Sequence of chain B:
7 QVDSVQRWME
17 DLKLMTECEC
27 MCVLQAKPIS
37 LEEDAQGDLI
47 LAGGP

Contacts between the two chains:
Residue N55 in chain A is in contact with residue Q31 in chain B (closest heavy-atom distance 2.9 Å).
Residue R128 in chain A contacts residue L45 in chain B (closest heavy-atom distance 3.3 Å).
Residue V99 in chain A contacts residue P51 in chain B (closest heavy-atom distance 3.6 Å).
Residue N195 in chain A is in contact with residue C24 in chain B (closest heavy-atom distance 3.3 Å).
Residue F239 in chain A is in contact with residue M15 in chain B (closest heavy-atom distance 3.4 Å).
Residue W311 in chain A is in contact with residue D9 in chain B (closest heavy-atom distance 3.0 Å).
Residue K88 in chain A is in contact with residue Q31 in chain B (closest heavy-atom distance 3.6 Å).
Residue N235 in chain A contacts residue L18 in chain B (closest heavy-atom distance 3.2 Å).
Residue N135 in chain A contacts residue M27 in chain B (closest heavy-atom distance 3.5 Å).
Residue N192 in chain A is in contact with residue E25 in chain B (closest heavy-atom distance 3.1 Å).
Residue N132 in chain A is in contact with residue V29 in chain B (closest heavy-atom distance 3.6 Å).
Residue L14 in chain A interacts with residue S36 in chain B (closest heavy-atom distance 3.6 Å).
Residue D73 in chain A contacts residue K33 in chain B (closest heavy-atom distance 2.8 Å).
Residue N95 in chain A contacts residue C28 in chain B (closest heavy-atom distance 3.5 Å).
Residue K88 in chain A interacts with residue D44 in chain B (closest heavy-atom distance 3.6 Å).
Residue K88 in chain A is in contact with residue A32 in chain B (closest heavy-atom distance 3.0 Å).
Residue N195 in chain A contacts residue E23 in chain B (closest heavy-atom distance 3.0 Å).
Residue S47 in chain A contacts residue K33 in chain B (closest heavy-atom distance 3.1 Å).
Residue Y198 in chain A contacts residue K19 in chain B (closest heavy-atom distance 3.6 Å).
Residue N315 in chain A interacts with residue Q7 in chain B (closest heavy-atom distance 3.5 Å).
Residue Y131 in chain A interacts with residue C26 in chain B (closest heavy-atom distance 2.6 Å).
Residue R128 in chain A contacts residue Q31 in chain B (closest heavy-atom distance 2.9 Å).
Residue E17 in chain A contacts residue I35 in chain B (closest heavy-atom distance 3.0 Å).
Residue N192 in chain A interacts with residue C26 in chain B (closest heavy-atom distance 3.6 Å).
Residue R227 in chain A contacts residue E23 in chain B (closest heavy-atom distance 2.8 Å).
Residue Y198 in chain A interacts with residue L18 in chain B (closest heavy-atom distance 2.7 Å).
Residue N275 in chain A interacts with residue W14 in chain B (closest heavy-atom distance 3.4 Å).
Residue S272 in chain A contacts residue W14 in chain B (closest heavy-atom distance 3.5 Å).
Residue N92 in chain A contacts residue L30 in chain B (closest heavy-atom distance 3.6 Å).
Residue Y131 in chain A is in contact with residue V29 in chain B (closest heavy-atom distance 3.4 Å).
Residue R228 in chain A contacts residue E25 in chain B (closest heavy-atom distance 3.0 Å).
Residue N55 in chain A is in contact with residue L30 in chain B (closest heavy-atom distance 3.5 Å).
Residue Q52 in chain A contacts residue I35 in chain B (closest heavy-atom distance 3.6 Å).
Residue N95 in chain A is in contact with residue V29 in chain B (closest heavy-atom distance 3.1 Å).
Residue N195 in chain A interacts with residue T22 in chain B (closest heavy-atom distance 3.2 Å).
Residue Q52 in chain A is in contact with residue K33 in chain B (closest heavy-atom distance 3.3 Å).
Residue Y63 in chain A interacts with residue P51 in chain B (closest heavy-atom distance 3.2 Å).
Residue R188 in chain A is in contact with residue E25 in chain B (closest heavy-atom distance 3.5 Å).
Residue N95 in chain A interacts with residue M27 in chain B (closest heavy-atom distance 3.5 Å).
Residue R128 in chain A contacts residue D44 in chain B (closest heavy-atom distance 2.5 Å).
Residue N315 in chain A is in contact with residue D9 in chain B (closest heavy-atom distance 2.8 Å).
Residue R213 in chain A is in contact with residue E25 in chain B (closest heavy-atom distance 2.7 Å).
Residue Y198 in chain A contacts residue M21 in chain B (closest heavy-atom distance 3.3 Å).
Residue I238 in chain A interacts with residue M15 in chain B (closest heavy-atom distance 3.4 Å).
Residue N92 in chain A interacts with residue Q31 in chain B (closest heavy-atom distance 2.9 Å).
Residue K98 in chain A contacts residue M27 in chain B (closest heavy-atom distance 2.8 Å).
Residue K21 in chain A is in contact with residue A41 in chain B (closest heavy-atom distance 3.5 Å).
Residue H113 in chain A is in contact with residue Q31 in chain B (closest heavy-atom distance 3.3 Å).
Residue L14 in chain A is in contact with residue I35 in chain B (closest heavy-atom distance 3.5 Å).
Residue G85 in chain A is in contact with residue K33 in chain B (closest heavy-atom distance 3.1 Å).
Residue N275 in chain A contacts residue V11 in chain B (closest heavy-atom distance 3.3 Å).
Residue N192 in chain A contacts residue M27 in chain B (closest heavy-atom distance 3.6 Å).
Residue W311 in chain A is in contact with residue S10 in chain B (closest heavy-atom distance 3.6 Å).
Residue E17 in chain A interacts with residue P34 in chain B (closest heavy-atom distance 3.5 Å).
Residue R308 in chain A interacts with residue R13 in chain B (closest heavy-atom distance 3.2 Å).
Residue A48 in chain A contacts residue K33 in chain B (closest heavy-atom distance 3.3 Å).
Residue N232 in chain A is in contact with residue E23 in chain B (closest heavy-atom distance 3.1 Å).
Residue N135 in chain A contacts residue C26 in chain B (closest heavy-atom distance 3.5 Å).
Residue E17 in chain A interacts with residue S36 in chain B (closest heavy-atom distance 2.7 Å).
Residue N315 in chain A contacts residue S10 in chain B (closest heavy-atom distance 2.7 Å).

Sequence of chain A:
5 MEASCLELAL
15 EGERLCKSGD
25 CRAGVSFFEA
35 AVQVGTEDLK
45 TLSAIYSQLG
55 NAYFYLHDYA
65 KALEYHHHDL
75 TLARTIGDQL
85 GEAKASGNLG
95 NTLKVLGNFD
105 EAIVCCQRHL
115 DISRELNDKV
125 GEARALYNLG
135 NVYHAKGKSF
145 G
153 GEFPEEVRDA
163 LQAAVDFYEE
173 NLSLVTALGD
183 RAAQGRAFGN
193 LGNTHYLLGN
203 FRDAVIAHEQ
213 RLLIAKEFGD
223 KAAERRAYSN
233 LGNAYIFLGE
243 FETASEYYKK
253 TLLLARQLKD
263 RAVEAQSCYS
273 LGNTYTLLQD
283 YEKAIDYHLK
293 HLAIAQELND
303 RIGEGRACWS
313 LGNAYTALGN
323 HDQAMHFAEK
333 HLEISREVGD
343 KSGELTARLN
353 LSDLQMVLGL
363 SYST

These two protein chains interact to form a complex.